Sequence of protein 1:
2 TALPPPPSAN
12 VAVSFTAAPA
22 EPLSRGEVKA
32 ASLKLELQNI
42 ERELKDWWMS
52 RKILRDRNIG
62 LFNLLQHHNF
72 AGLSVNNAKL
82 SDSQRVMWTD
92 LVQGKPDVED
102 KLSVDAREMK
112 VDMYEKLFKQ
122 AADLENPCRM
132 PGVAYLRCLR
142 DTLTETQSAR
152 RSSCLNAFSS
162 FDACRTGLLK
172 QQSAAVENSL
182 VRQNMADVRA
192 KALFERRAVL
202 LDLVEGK

Contacts between the two chains:
Residue V76 in protein 1 contacts residue G120 in protein 2 (closest heavy-atom distance 2.8 Å).
Residue L170 in protein 1 contacts residue L123 in protein 2 (closest heavy-atom distance 4.0 Å).
Residue V76 in protein 1 interacts with residue L121 in protein 2 (closest heavy-atom distance 4.4 Å).
Residue D83 in protein 1 contacts residue L106 in protein 2 (closest heavy-atom distance 4.0 Å).
Residue V177 in protein 1 interacts with residue G124 in protein 2 (closest heavy-atom distance 4.1 Å).
Residue L181 in protein 1 is in contact with residue P125 in protein 2 (closest heavy-atom distance 3.7 Å).
Residue A107 in protein 1 is in contact with residue E100 in protein 2 (closest heavy-atom distance 3.6 Å).
Residue D106 in protein 1 interacts with residue H93 in protein 2 (closest heavy-atom distance 4.2 Å).
Residue S82 in protein 1 interacts with residue E102 in protein 2 (closest heavy-atom distance 4.4 Å).
Residue V87 in protein 1 contacts residue L105 in protein 2 (closest heavy-atom distance 4.0 Å).
Residue S104 in protein 1 interacts with residue E100 in protein 2 (closest heavy-atom distance 3.5 Å).
Residue M110 in protein 1 contacts residue E94 in protein 2 (closest heavy-atom distance 4.4 Å).
Residue S174 in protein 1 contacts residue L123 in protein 2 (closest heavy-atom distance 3.1 Å).
Residue M114 in protein 1 is in contact with residue V101 in protein 2 (closest heavy-atom distance 3.8 Å).
Residue S84 in protein 1 interacts with residue E102 in protein 2 (closest heavy-atom distance 3.6 Å).
Residue S75 in protein 1 contacts residue L121 in protein 2 (closest heavy-atom distance 3.5 Å).
Residue R86 in protein 1 contacts residue G120 in protein 2 (closest heavy-atom distance 4.1 Å).
Residue Q94 in protein 1 interacts with residue L121 in protein 2 (closest heavy-atom distance 3.5 Å).
Residue Q173 in protein 1 interacts with residue L123 in protein 2 (closest heavy-atom distance 4.0 Å).
Residue N77 in protein 1 interacts with residue R118 in protein 2 (closest heavy-atom distance 3.9 Å).
Residue D91 in protein 1 interacts with residue Q108 in protein 2 (closest heavy-atom distance 3.4 Å).
Residue R86 in protein 1 is in contact with residue D115 in protein 2 (closest heavy-atom distance 4.0 Å).
Residue A79 in protein 1 is in contact with residue K116 in protein 2 (closest heavy-atom distance 3.3 Å).
Residue V93 in protein 1 contacts residue L121 in protein 2 (closest heavy-atom distance 3.7 Å).
Residue N77 in protein 1 contacts residue P119 in protein 2 (closest heavy-atom distance 3.6 Å).
Residue V177 in protein 1 interacts with residue P125 in protein 2 (closest heavy-atom distance 3.7 Å).
Residue R86 in protein 1 interacts with residue F114 in protein 2 (closest heavy-atom distance 3.7 Å).
Residue S174 in protein 1 is in contact with residue G124 in protein 2 (closest heavy-atom distance 4.3 Å).
Residue D106 in protein 1 contacts residue L97 in protein 2 (closest heavy-atom distance 4.0 Å).
Residue L81 in protein 1 interacts with residue K116 in protein 2 (closest heavy-atom distance 4.0 Å).
Residue K111 in protein 1 contacts residue L105 in protein 2 (closest heavy-atom distance 4.0 Å).
Residue K102 in protein 1 contacts residue E107 in protein 2 (closest heavy-atom distance 4.1 Å).
Residue A107 in protein 1 contacts residue L97 in protein 2 (closest heavy-atom distance 4.2 Å).
Residue V177 in protein 1 contacts residue L123 in protein 2 (closest heavy-atom distance 4.1 Å).
Residue S75 in protein 1 contacts residue L123 in protein 2 (closest heavy-atom distance 4.4 Å).
Residue S84 in protein 1 interacts with residue L105 in protein 2 (closest heavy-atom distance 3.8 Å).
Residue K102 in protein 1 interacts with residue V104 in protein 2 (closest heavy-atom distance 4.1 Å).
Residue K111 in protein 1 is in contact with residue Q108 in protein 2 (closest heavy-atom distance 4.1 Å).
Residue E100 in protein 1 is in contact with residue Q108 in protein 2 (closest heavy-atom distance 2.9 Å).
Residue M110 in protein 1 interacts with residue V101 in protein 2 (closest heavy-atom distance 4.3 Å).
Residue D83 in protein 1 is in contact with residue V109 in protein 2 (closest heavy-atom distance 4.2 Å).
Residue L74 in protein 1 interacts with residue L121 in protein 2 (closest heavy-atom distance 3.4 Å).
Residue V87 in protein 1 is in contact with residue Q108 in protein 2 (closest heavy-atom distance 3.7 Å).
Residue R86 in protein 1 interacts with residue R118 in protein 2 (closest heavy-atom distance 4.4 Å).
Residue V76 in protein 1 contacts residue P119 in protein 2 (closest heavy-atom distance 3.2 Å).
Residue L74 in protein 1 is in contact with residue L123 in protein 2 (closest heavy-atom distance 4.3 Å).
Residue D83 in protein 1 contacts residue F114 in protein 2 (closest heavy-atom distance 3.7 Å).
Residue V87 in protein 1 interacts with residue F114 in protein 2 (closest heavy-atom distance 3.6 Å).
Residue M88 in protein 1 is in contact with residue L105 in protein 2 (closest heavy-atom distance 4.3 Å).
Residue V76 in protein 1 contacts residue R118 in protein 2 (closest heavy-atom distance 4.1 Å).
Residue V87 in protein 1 contacts residue V109 in protein 2 (closest heavy-atom distance 3.9 Å).
Residue D83 in protein 1 interacts with residue K116 in protein 2 (closest heavy-atom distance 3.4 Å).
Residue L103 in protein 1 is in contact with residue V104 in protein 2 (closest heavy-atom distance 3.4 Å).
Residue K111 in protein 1 contacts residue V101 in protein 2 (closest heavy-atom distance 4.1 Å).
Residue E100 in protein 1 is in contact with residue V104 in protein 2 (closest heavy-atom distance 4.1 Å).
Residue A107 in protein 1 is in contact with residue V101 in protein 2 (closest heavy-atom distance 3.5 Å).
Residue M110 in protein 1 contacts residue E98 in protein 2 (closest heavy-atom distance 4.2 Å).
Residue L181 in protein 1 interacts with residue T127 in protein 2 (closest heavy-atom distance 4.0 Å).
Residue R86 in protein 1 contacts residue K116 in protein 2 (closest heavy-atom distance 4.3 Å).
Residue L103 in protein 1 is in contact with residue E100 in protein 2 (closest heavy-atom distance 3.4 Å).

Sequence of protein 2:
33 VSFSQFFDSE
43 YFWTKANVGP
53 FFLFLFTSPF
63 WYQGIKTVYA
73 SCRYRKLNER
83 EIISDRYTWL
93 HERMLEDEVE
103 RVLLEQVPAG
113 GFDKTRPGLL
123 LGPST

The following describes two proteins that form a bound complex.